This data describes a binding interaction between two proteins.

Sequence of chain A:
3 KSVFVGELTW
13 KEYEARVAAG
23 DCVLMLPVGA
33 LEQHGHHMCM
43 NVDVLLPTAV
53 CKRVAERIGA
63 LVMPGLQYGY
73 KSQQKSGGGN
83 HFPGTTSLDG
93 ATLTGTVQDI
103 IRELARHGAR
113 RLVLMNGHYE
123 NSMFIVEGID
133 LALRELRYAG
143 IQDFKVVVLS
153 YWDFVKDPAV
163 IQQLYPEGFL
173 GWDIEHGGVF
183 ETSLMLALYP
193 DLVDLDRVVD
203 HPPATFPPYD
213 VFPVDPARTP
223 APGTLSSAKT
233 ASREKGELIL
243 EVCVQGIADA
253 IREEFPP

Interface contacts:
Residue R136 in chain A interacts with residue K73 in chain B (closest heavy-atom distance 3.5 Å).
Residue I131 in chain A interacts with residue F214 in chain B (closest heavy-atom distance 3.7 Å).
Residue M125 in chain A interacts with residue Y72 in chain B (closest heavy-atom distance 3.6 Å).
Residue K147 in chain A interacts with residue F214 in chain B (closest heavy-atom distance 3.5 Å).
Residue P210 in chain A contacts residue F156 in chain B (closest heavy-atom distance 3.3 Å).
Residue Y211 in chain A is in contact with residue E256 in chain B (closest heavy-atom distance 2.6 Å).
Residue V148 in chain A interacts with residue F214 in chain B (closest heavy-atom distance 2.8 Å).
Residue F214 in chain A contacts residue I131 in chain B (closest heavy-atom distance 3.8 Å).
Residue K73 in chain A contacts residue D132 in chain B (closest heavy-atom distance 2.7 Å).
Residue V150 in chain A contacts residue F214 in chain B (closest heavy-atom distance 3.6 Å).
Residue F214 in chain A contacts residue K147 in chain B (closest heavy-atom distance 3.5 Å).
Residue D91 in chain A contacts residue L133 in chain B (closest heavy-atom distance 3.8 Å).
Residue D91 in chain A is in contact with residue E129 in chain B (closest heavy-atom distance 3.5 Å).
Residue Y72 in chain A contacts residue M125 in chain B (closest heavy-atom distance 3.7 Å).
Residue D212 in chain A is in contact with residue V150 in chain B (closest heavy-atom distance 2.8 Å).
Residue L135 in chain A interacts with residue F214 in chain B (closest heavy-atom distance 3.7 Å).
Residue F146 in chain A interacts with residue P215 in chain B (closest heavy-atom distance 3.5 Å).
Residue P210 in chain A is in contact with residue D155 in chain B (closest heavy-atom distance 3.3 Å).
Residue E129 in chain A is in contact with residue D91 in chain B (closest heavy-atom distance 3.6 Å).
Residue Y211 in chain A interacts with residue L151 in chain B (closest heavy-atom distance 3.8 Å).
Residue D212 in chain A contacts residue V149 in chain B (closest heavy-atom distance 3.3 Å).
Residue E129 in chain A interacts with residue K73 in chain B (closest heavy-atom distance 2.7 Å).
Residue E256 in chain A contacts residue R220 in chain B (closest heavy-atom distance 2.8 Å).
Residue V149 in chain A contacts residue D212 in chain B (closest heavy-atom distance 3.3 Å).
Residue Y211 in chain A is in contact with residue V150 in chain B (closest heavy-atom distance 3.4 Å).
Residue F214 in chain A is in contact with residue L135 in chain B (closest heavy-atom distance 3.8 Å).
Residue V149 in chain A interacts with residue Y211 in chain B (closest heavy-atom distance 3.8 Å).
Residue Y72 in chain A interacts with residue E129 in chain B (closest heavy-atom distance 2.6 Å).
Residue V128 in chain A is in contact with residue Y72 in chain B (closest heavy-atom distance 3.7 Å).
Residue R220 in chain A interacts with residue E256 in chain B (closest heavy-atom distance 2.8 Å).
Residue E129 in chain A is in contact with residue G92 in chain B (closest heavy-atom distance 2.9 Å).
Residue Q75 in chain A is in contact with residue V128 in chain B (closest heavy-atom distance 3.5 Å).
Residue D91 in chain A interacts with residue R136 in chain B (closest heavy-atom distance 2.8 Å).
Residue E256 in chain A contacts residue Y211 in chain B (closest heavy-atom distance 2.6 Å).
Residue K73 in chain A contacts residue E129 in chain B (closest heavy-atom distance 2.8 Å).
Residue P215 in chain A is in contact with residue L135 in chain B (closest heavy-atom distance 3.8 Å).
Residue V150 in chain A interacts with residue D212 in chain B (closest heavy-atom distance 2.9 Å).
Residue V148 in chain A contacts residue V213 in chain B (closest heavy-atom distance 3.3 Å).
Residue V213 in chain A is in contact with residue V148 in chain B (closest heavy-atom distance 3.4 Å).
Residue L133 in chain A is in contact with residue D91 in chain B (closest heavy-atom distance 3.7 Å).
Residue V150 in chain A interacts with residue Y211 in chain B (closest heavy-atom distance 3.5 Å).
Residue R136 in chain A interacts with residue D91 in chain B (closest heavy-atom distance 2.8 Å).
Residue V148 in chain A is in contact with residue D212 in chain B (closest heavy-atom distance 3.8 Å).
Residue Y211 in chain A contacts residue V149 in chain B (closest heavy-atom distance 3.9 Å).
Residue D212 in chain A interacts with residue V148 in chain B (closest heavy-atom distance 3.7 Å).
Residue F156 in chain A interacts with residue P210 in chain B (closest heavy-atom distance 3.7 Å).
Residue F126 in chain A interacts with residue M125 in chain B (closest heavy-atom distance 3.8 Å).
Residue K73 in chain A contacts residue R136 in chain B (closest heavy-atom distance 3.5 Å).
Residue A252 in chain A contacts residue Y211 in chain B (closest heavy-atom distance 3.7 Å).
Residue F214 in chain A is in contact with residue V148 in chain B (closest heavy-atom distance 2.8 Å).
Residue V128 in chain A interacts with residue Q75 in chain B (closest heavy-atom distance 3.6 Å).
Residue E129 in chain A contacts residue Y72 in chain B (closest heavy-atom distance 2.6 Å).
Residue Y211 in chain A contacts residue A252 in chain B (closest heavy-atom distance 3.6 Å).
Residue P215 in chain A interacts with residue F146 in chain B (closest heavy-atom distance 3.4 Å).
Residue L151 in chain A contacts residue Y211 in chain B (closest heavy-atom distance 3.8 Å).
Residue D155 in chain A is in contact with residue P210 in chain B (closest heavy-atom distance 3.4 Å).
Residue Y72 in chain A contacts residue V128 in chain B (closest heavy-atom distance 3.7 Å).
Residue K147 in chain A contacts residue V213 in chain B (closest heavy-atom distance 3.8 Å).
Residue G92 in chain A is in contact with residue E129 in chain B (closest heavy-atom distance 2.9 Å).
Residue D132 in chain A interacts with residue K73 in chain B (closest heavy-atom distance 2.6 Å).

Sequence of chain B:
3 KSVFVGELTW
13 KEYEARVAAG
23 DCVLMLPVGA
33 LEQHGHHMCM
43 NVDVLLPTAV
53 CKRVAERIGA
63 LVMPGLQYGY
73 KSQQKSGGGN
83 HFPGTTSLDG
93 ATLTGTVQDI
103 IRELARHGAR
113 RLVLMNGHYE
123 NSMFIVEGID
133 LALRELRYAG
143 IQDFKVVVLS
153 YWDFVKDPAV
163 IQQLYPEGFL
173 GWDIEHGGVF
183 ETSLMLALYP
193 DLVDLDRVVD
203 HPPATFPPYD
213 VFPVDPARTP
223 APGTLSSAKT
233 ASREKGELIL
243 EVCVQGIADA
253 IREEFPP